Sequence of the second protein:
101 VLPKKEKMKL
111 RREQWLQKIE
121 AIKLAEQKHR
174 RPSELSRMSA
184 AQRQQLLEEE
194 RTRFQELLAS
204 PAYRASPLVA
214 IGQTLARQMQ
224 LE

Sequence of the first protein:
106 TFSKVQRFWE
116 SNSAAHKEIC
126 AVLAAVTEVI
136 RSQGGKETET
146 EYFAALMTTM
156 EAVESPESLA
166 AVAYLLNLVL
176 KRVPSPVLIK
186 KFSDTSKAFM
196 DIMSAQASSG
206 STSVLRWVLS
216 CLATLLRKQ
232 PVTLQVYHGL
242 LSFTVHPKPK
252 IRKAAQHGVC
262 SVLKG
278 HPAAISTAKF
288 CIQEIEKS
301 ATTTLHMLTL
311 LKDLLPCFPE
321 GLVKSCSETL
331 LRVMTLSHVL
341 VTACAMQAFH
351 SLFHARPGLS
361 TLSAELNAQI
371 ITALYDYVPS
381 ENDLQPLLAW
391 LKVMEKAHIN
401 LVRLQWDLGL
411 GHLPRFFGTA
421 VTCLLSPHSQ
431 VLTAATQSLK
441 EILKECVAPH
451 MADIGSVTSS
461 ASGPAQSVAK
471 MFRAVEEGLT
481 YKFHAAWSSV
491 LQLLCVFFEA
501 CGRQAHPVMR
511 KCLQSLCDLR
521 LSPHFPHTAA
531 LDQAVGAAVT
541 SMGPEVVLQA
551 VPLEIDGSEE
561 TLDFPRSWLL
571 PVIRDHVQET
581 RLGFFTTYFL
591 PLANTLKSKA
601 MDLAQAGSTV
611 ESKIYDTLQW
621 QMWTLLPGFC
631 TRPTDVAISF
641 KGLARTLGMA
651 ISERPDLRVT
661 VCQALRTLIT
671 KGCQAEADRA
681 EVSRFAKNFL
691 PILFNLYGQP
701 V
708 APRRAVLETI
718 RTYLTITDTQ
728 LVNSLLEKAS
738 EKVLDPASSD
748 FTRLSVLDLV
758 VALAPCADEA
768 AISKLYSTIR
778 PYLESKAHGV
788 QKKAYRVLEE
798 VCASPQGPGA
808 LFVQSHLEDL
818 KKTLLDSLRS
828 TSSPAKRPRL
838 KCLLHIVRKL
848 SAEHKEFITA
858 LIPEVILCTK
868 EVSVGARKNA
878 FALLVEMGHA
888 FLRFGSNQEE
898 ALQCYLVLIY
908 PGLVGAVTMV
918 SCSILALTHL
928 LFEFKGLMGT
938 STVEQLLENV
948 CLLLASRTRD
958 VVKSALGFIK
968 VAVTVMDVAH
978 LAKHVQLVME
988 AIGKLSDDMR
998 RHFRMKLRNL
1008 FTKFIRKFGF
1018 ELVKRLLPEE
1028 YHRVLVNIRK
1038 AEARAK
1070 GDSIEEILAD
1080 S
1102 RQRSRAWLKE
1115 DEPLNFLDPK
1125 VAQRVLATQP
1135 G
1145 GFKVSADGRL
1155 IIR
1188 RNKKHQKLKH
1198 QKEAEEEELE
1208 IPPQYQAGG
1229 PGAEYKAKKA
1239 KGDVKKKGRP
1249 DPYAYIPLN

Contacts between the two chains:
Residue N946 in the first protein is in contact with residue I214 in the second protein (closest heavy-atom distance 3.6 Å).
Residue L825 in the first protein is in contact with residue L190 in the second protein (closest heavy-atom distance 4.0 Å).
Residue A952 in the first protein interacts with residue M222 in the second protein (closest heavy-atom distance 3.4 Å).
Residue P908 in the first protein interacts with residue F197 in the second protein (closest heavy-atom distance 3.5 Å).
Residue V869 in the first protein contacts residue L178 in the second protein (closest heavy-atom distance 3.8 Å).
Residue V904 in the first protein is in contact with residue Y206 in the second protein (closest heavy-atom distance 2.4 Å).
Residue V911 in the first protein interacts with residue T217 in the second protein (closest heavy-atom distance 3.7 Å).
Residue S830 in the first protein is in contact with residue R186 in the second protein (closest heavy-atom distance 2.4 Å).
Residue S953 in the first protein is in contact with residue M222 in the second protein (closest heavy-atom distance 3.6 Å).
Residue V904 in the first protein contacts residue L201 in the second protein (closest heavy-atom distance 3.9 Å).
Residue T915 in the first protein interacts with residue S176 in the second protein (closest heavy-atom distance 3.2 Å).
Residue Y907 in the first protein interacts with residue Y206 in the second protein (closest heavy-atom distance 3.2 Å).
Residue L905 in the first protein interacts with residue L201 in the second protein (closest heavy-atom distance 4.0 Å).
Residue L910 in the first protein is in contact with residue I214 in the second protein (closest heavy-atom distance 4.3 Å).
Residue G909 in the first protein contacts residue R196 in the second protein (closest heavy-atom distance 4.1 Å).
Residue V869 in the first protein is in contact with residue S179 in the second protein (closest heavy-atom distance 3.6 Å).
Residue L950 in the first protein is in contact with residue L218 in the second protein (closest heavy-atom distance 3.7 Å).
Residue P908 in the first protein interacts with residue L200 in the second protein (closest heavy-atom distance 3.7 Å).
Residue L949 in the first protein contacts residue A219 in the second protein (closest heavy-atom distance 3.7 Å).
Residue Q942 in the first protein is in contact with residue V212 in the second protein (closest heavy-atom distance 3.8 Å).
Residue R954 in the first protein contacts residue E225 in the second protein (closest heavy-atom distance 3.4 Å).
Residue M916 in the first protein interacts with residue F197 in the second protein (closest heavy-atom distance 3.6 Å).
Residue V911 in the first protein interacts with residue L200 in the second protein (closest heavy-atom distance 4.1 Å).
Residue L864 in the first protein interacts with residue L190 in the second protein (closest heavy-atom distance 3.7 Å).
Residue T915 in the first protein interacts with residue L189 in the second protein (closest heavy-atom distance 4.0 Å).
Residue E868 in the first protein is in contact with residue L178 in the second protein (closest heavy-atom distance 4.1 Å).
Residue R826 in the first protein is in contact with residue Q187 in the second protein (closest heavy-atom distance 3.2 Å).
Residue E861 in the first protein interacts with residue L190 in the second protein (closest heavy-atom distance 4.1 Å).
Residue N946 in the first protein interacts with residue L211 in the second protein (closest heavy-atom distance 3.4 Å).
Residue V911 in the first protein contacts residue Q221 in the second protein (closest heavy-atom distance 2.7 Å).
Residue V904 in the first protein is in contact with residue P210 in the second protein (closest heavy-atom distance 3.8 Å).
Residue P908 in the first protein contacts residue Y206 in the second protein (closest heavy-atom distance 3.2 Å).
Residue N946 in the first protein contacts residue G215 in the second protein (closest heavy-atom distance 3.2 Å).
Residue P860 in the first protein contacts residue R194 in the second protein (closest heavy-atom distance 3.8 Å).
Residue Y907 in the first protein is in contact with residue L211 in the second protein (closest heavy-atom distance 3.8 Å).
Residue T856 in the first protein is in contact with residue L201 in the second protein (closest heavy-atom distance 4.0 Å).
Residue P860 in the first protein contacts residue F197 in the second protein (closest heavy-atom distance 3.5 Å).
Residue L949 in the first protein is in contact with residue M222 in the second protein (closest heavy-atom distance 3.2 Å).
Residue N946 in the first protein is in contact with residue L218 in the second protein (closest heavy-atom distance 3.8 Å).
Residue T939 in the first protein interacts with residue L211 in the second protein (closest heavy-atom distance 4.0 Å).
Residue L949 in the first protein contacts residue G215 in the second protein (closest heavy-atom distance 3.8 Å).
Residue G912 in the first protein interacts with residue R196 in the second protein (closest heavy-atom distance 3.5 Å).
Residue M916 in the first protein contacts residue R196 in the second protein (closest heavy-atom distance 3.5 Å).
Residue P908 in the first protein is in contact with residue R196 in the second protein (closest heavy-atom distance 2.5 Å).
Residue V869 in the first protein is in contact with residue R186 in the second protein (closest heavy-atom distance 3.7 Å).
Residue K867 in the first protein interacts with residue L178 in the second protein (closest heavy-atom distance 3.6 Å).
Residue V911 in the first protein contacts residue R196 in the second protein (closest heavy-atom distance 3.4 Å).
Residue L864 in the first protein interacts with residue L178 in the second protein (closest heavy-atom distance 4.2 Å).
Residue K833 in the first protein contacts residue L190 in the second protein (closest heavy-atom distance 4.3 Å).
Residue A857 in the first protein contacts residue R194 in the second protein (closest heavy-atom distance 4.2 Å).
Residue L943 in the first protein is in contact with residue L211 in the second protein (closest heavy-atom distance 3.7 Å).
Residue L949 in the first protein is in contact with residue L218 in the second protein (closest heavy-atom distance 3.7 Å).
Residue T955 in the first protein interacts with residue S176 in the second protein (closest heavy-atom distance 4.1 Å).
Residue M916 in the first protein contacts residue E193 in the second protein (closest heavy-atom distance 3.3 Å).
Residue L825 in the first protein is in contact with residue R194 in the second protein (closest heavy-atom distance 3.6 Å).
Residue G909 in the first protein is in contact with residue F197 in the second protein (closest heavy-atom distance 3.4 Å).
Residue Y907 in the first protein interacts with residue I214 in the second protein (closest heavy-atom distance 3.6 Å).
Residue P860 in the first protein contacts residue L190 in the second protein (closest heavy-atom distance 4.2 Å).
Residue L910 in the first protein contacts residue L218 in the second protein (closest heavy-atom distance 3.3 Å).
Residue Q942 in the first protein contacts residue L211 in the second protein (closest heavy-atom distance 3.5 Å).

These two protein chains interact to form a complex.